Interface contacts:
Residue K133 in the second protein is in contact with residue G4 in the first protein (closest heavy-atom distance 3.6 Å).
Residue K149 in the second protein is in contact with residue K11 in the first protein (closest heavy-atom distance 3.5 Å).
Residue H134 in the second protein interacts with residue S5 in the first protein (closest heavy-atom distance 2.8 Å).
Residue L10 in the second protein interacts with residue R26 in the first protein (closest heavy-atom distance 4.5 Å).
Residue S5 in the second protein is in contact with residue K133 in the first protein (closest heavy-atom distance 3.8 Å).
Residue P6 in the second protein interacts with residue H134 in the first protein (closest heavy-atom distance 3.9 Å).
Residue I7 in the second protein interacts with residue C137 in the first protein (closest heavy-atom distance 4.1 Å).
Residue D141 in the second protein contacts residue L8 in the first protein (closest heavy-atom distance 3.9 Å).
Residue L10 in the second protein contacts residue Q25 in the first protein (closest heavy-atom distance 3.6 Å).
Residue L19 in the second protein interacts with residue L19 in the first protein (closest heavy-atom distance 4.1 Å).
Residue C137 in the second protein interacts with residue G4 in the first protein (closest heavy-atom distance 4.4 Å).
Residue S5 in the second protein interacts with residue H134 in the first protein (closest heavy-atom distance 2.8 Å).
Residue K133 in the second protein contacts residue G1 in the first protein (closest heavy-atom distance 3.3 Å).
Residue R26 in the second protein interacts with residue K11 in the first protein (closest heavy-atom distance 3.6 Å).
Residue K11 in the second protein is in contact with residue I22 in the first protein (closest heavy-atom distance 4.8 Å).
Residue S5 in the second protein contacts residue C137 in the first protein (closest heavy-atom distance 3.6 Å).
Residue K11 in the second protein interacts with residue R26 in the first protein (closest heavy-atom distance 3.7 Å).
Residue R29 in the second protein interacts with residue I7 in the first protein (closest heavy-atom distance 3.4 Å).
Residue I22 in the second protein is in contact with residue I14 in the first protein (closest heavy-atom distance 4.7 Å).
Residue I18 in the second protein is in contact with residue I22 in the first protein (closest heavy-atom distance 4.9 Å).
Residue H134 in the second protein interacts with residue P6 in the first protein (closest heavy-atom distance 4.1 Å).
Residue I138 in the second protein interacts with residue I7 in the first protein (closest heavy-atom distance 3.9 Å).
Residue C137 in the second protein interacts with residue L8 in the first protein (closest heavy-atom distance 3.7 Å).
Residue I7 in the second protein is in contact with residue R29 in the first protein (closest heavy-atom distance 3.2 Å).
Residue K133 in the second protein interacts with residue S5 in the first protein (closest heavy-atom distance 4.2 Å).
Residue L10 in the second protein interacts with residue I22 in the first protein (closest heavy-atom distance 4.2 Å).
Residue R29 in the second protein interacts with residue L10 in the first protein (closest heavy-atom distance 3.4 Å).
Residue L8 in the second protein contacts residue C137 in the first protein (closest heavy-atom distance 3.7 Å).
Residue C137 in the second protein interacts with residue I7 in the first protein (closest heavy-atom distance 4.1 Å).
Residue L8 in the second protein contacts residue D141 in the first protein (closest heavy-atom distance 4.0 Å).
Residue Q15 in the second protein is in contact with residue I22 in the first protein (closest heavy-atom distance 3.4 Å).
Residue L19 in the second protein is in contact with residue Q15 in the first protein (closest heavy-atom distance 3.2 Å).
Residue I7 in the second protein contacts residue H134 in the first protein (closest heavy-atom distance 3.6 Å).
Residue H134 in the second protein contacts residue I7 in the first protein (closest heavy-atom distance 3.6 Å).
Residue R26 in the second protein contacts residue L10 in the first protein (closest heavy-atom distance 4.6 Å).
Residue K133 in the second protein interacts with residue P2 in the first protein (closest heavy-atom distance 4.0 Å).
Residue L10 in the second protein interacts with residue R29 in the first protein (closest heavy-atom distance 3.2 Å).
Residue G4 in the second protein is in contact with residue K133 in the first protein (closest heavy-atom distance 4.5 Å).
Residue I7 in the second protein is in contact with residue I138 in the first protein (closest heavy-atom distance 3.5 Å).
Residue E113 in the second protein is in contact with residue L3 in the first protein (closest heavy-atom distance 3.8 Å).
Residue C137 in the second protein is in contact with residue S5 in the first protein (closest heavy-atom distance 3.7 Å).
Residue K11 in the second protein contacts residue D141 in the first protein (closest heavy-atom distance 3.6 Å).
Residue Q25 in the second protein interacts with residue L10 in the first protein (closest heavy-atom distance 4.2 Å).
Residue L3 in the second protein contacts residue E113 in the first protein (closest heavy-atom distance 3.4 Å).
Residue I22 in the second protein is in contact with residue K11 in the first protein (closest heavy-atom distance 4.6 Å).
Residue I7 in the second protein is in contact with residue D141 in the first protein (closest heavy-atom distance 4.4 Å).
Residue I18 in the second protein is in contact with residue I18 in the first protein (closest heavy-atom distance 4.0 Å).
Residue H134 in the second protein interacts with residue G4 in the first protein (closest heavy-atom distance 4.8 Å).
Residue I22 in the second protein contacts residue L10 in the first protein (closest heavy-atom distance 3.7 Å).
Residue I22 in the second protein is in contact with residue Q15 in the first protein (closest heavy-atom distance 3.5 Å).
Residue K133 in the second protein interacts with residue L3 in the first protein (closest heavy-atom distance 4.4 Å).
Residue D141 in the second protein interacts with residue I7 in the first protein (closest heavy-atom distance 4.4 Å).
Residue I22 in the second protein contacts residue I18 in the first protein (closest heavy-atom distance 5.0 Å).
Residue D141 in the second protein is in contact with residue K11 in the first protein (closest heavy-atom distance 3.9 Å).
Residue I14 in the second protein contacts residue I22 in the first protein (closest heavy-atom distance 4.8 Å).
Residue Q15 in the second protein contacts residue L19 in the first protein (closest heavy-atom distance 3.3 Å).

Sequence of the first protein:
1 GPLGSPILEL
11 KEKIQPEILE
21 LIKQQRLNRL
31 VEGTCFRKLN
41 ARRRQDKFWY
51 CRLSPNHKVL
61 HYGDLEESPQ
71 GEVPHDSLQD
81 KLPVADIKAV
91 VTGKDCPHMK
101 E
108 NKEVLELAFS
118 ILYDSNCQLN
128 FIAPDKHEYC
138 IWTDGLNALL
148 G

These two protein chains interact to form a complex.

Sequence of the second protein:
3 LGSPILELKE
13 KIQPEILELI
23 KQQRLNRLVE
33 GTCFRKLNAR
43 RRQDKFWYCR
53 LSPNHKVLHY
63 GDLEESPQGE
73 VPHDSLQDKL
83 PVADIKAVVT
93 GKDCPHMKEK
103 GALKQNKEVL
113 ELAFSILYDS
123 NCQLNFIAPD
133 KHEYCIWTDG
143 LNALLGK